Contacts between the two chains:
Residue E141 in protein 2 interacts with residue T86 in protein 1 (closest heavy-atom distance 4.5 Å).
Residue E131 in protein 2 contacts residue S79 in protein 1 (closest heavy-atom distance 2.8 Å).
Residue T134 in protein 2 interacts with residue L84 in protein 1 (closest heavy-atom distance 3.8 Å).
Residue L138 in protein 2 interacts with residue Q80 in protein 1 (closest heavy-atom distance 3.6 Å).
Residue V3 in protein 2 interacts with residue A22 in protein 1 (closest heavy-atom distance 4.9 Å).
Residue E141 in protein 2 contacts residue Y90 in protein 1 (closest heavy-atom distance 3.6 Å).
Residue K127 in protein 2 is in contact with residue S78 in protein 1 (closest heavy-atom distance 4.2 Å).
Residue T155 in protein 2 contacts residue Q97 in protein 1 (closest heavy-atom distance 3.6 Å).
Residue S2 in protein 2 is in contact with residue S23 in protein 1 (closest heavy-atom distance 4.4 Å).
Residue P5 in protein 2 interacts with residue F34 in protein 1 (closest heavy-atom distance 4.2 Å).
Residue L178 in protein 2 contacts residue L111 in protein 1 (closest heavy-atom distance 4.7 Å).
Residue L162 in protein 2 contacts residue M104 in protein 1 (closest heavy-atom distance 3.4 Å).
Residue K127 in protein 2 interacts with residue S79 in protein 1 (closest heavy-atom distance 4.2 Å).
Residue L188 in protein 2 contacts residue S125 in protein 1 (closest heavy-atom distance 3.9 Å).
Residue E141 in protein 2 contacts residue V83 in protein 1 (closest heavy-atom distance 4.8 Å).
Residue R192 in protein 2 is in contact with residue F121 in protein 1 (closest heavy-atom distance 4.2 Å).
Residue S185 in protein 2 is in contact with residue L118 in protein 1 (closest heavy-atom distance 3.9 Å).
Residue R192 in protein 2 contacts residue E124 in protein 1 (closest heavy-atom distance 3.2 Å).
Residue V148 in protein 2 contacts residue Y90 in protein 1 (closest heavy-atom distance 3.6 Å).
Residue L152 in protein 2 is in contact with residue Q97 in protein 1 (closest heavy-atom distance 3.4 Å).
Residue R192 in protein 2 interacts with residue F129 in protein 1 (closest heavy-atom distance 3.5 Å).
Residue E144 in protein 2 interacts with residue Y90 in protein 1 (closest heavy-atom distance 3.4 Å).
Residue F159 in protein 2 interacts with residue M104 in protein 1 (closest heavy-atom distance 3.5 Å).
Residue Q189 in protein 2 is in contact with residue F121 in protein 1 (closest heavy-atom distance 3.5 Å).
Residue T134 in protein 2 contacts residue L76 in protein 1 (closest heavy-atom distance 3.9 Å).
Residue V195 in protein 2 interacts with residue F129 in protein 1 (closest heavy-atom distance 3.9 Å).
Residue Q145 in protein 2 contacts residue Y90 in protein 1 (closest heavy-atom distance 3.6 Å).
Residue F174 in protein 2 contacts residue L111 in protein 1 (closest heavy-atom distance 3.6 Å).
Residue L138 in protein 2 is in contact with residue V83 in protein 1 (closest heavy-atom distance 4.0 Å).
Residue P5 in protein 2 is in contact with residue Y30 in protein 1 (closest heavy-atom distance 3.5 Å).
Residue V148 in protein 2 contacts residue L94 in protein 1 (closest heavy-atom distance 3.8 Å).
Residue T130 in protein 2 interacts with residue S78 in protein 1 (closest heavy-atom distance 3.8 Å).
Residue E144 in protein 2 is in contact with residue K87 in protein 1 (closest heavy-atom distance 2.7 Å).
Residue L162 in protein 2 is in contact with residue M108 in protein 1 (closest heavy-atom distance 4.5 Å).
Residue L152 in protein 2 is in contact with residue I93 in protein 1 (closest heavy-atom distance 4.4 Å).
Residue T134 in protein 2 interacts with residue S78 in protein 1 (closest heavy-atom distance 3.1 Å).
Residue T130 in protein 2 contacts residue L76 in protein 1 (closest heavy-atom distance 4.8 Å).
Residue V3 in protein 2 is in contact with residue Y30 in protein 1 (closest heavy-atom distance 4.0 Å).
Residue E196 in protein 2 contacts residue C128 in protein 1 (closest heavy-atom distance 4.3 Å).
Residue F158 in protein 2 is in contact with residue F101 in protein 1 (closest heavy-atom distance 3.4 Å).
Residue V3 in protein 2 interacts with residue S23 in protein 1 (closest heavy-atom distance 3.3 Å).
Residue V3 in protein 2 contacts residue M27 in protein 1 (closest heavy-atom distance 3.9 Å).
Residue R192 in protein 2 is in contact with residue C128 in protein 1 (closest heavy-atom distance 3.0 Å).
Residue T155 in protein 2 is in contact with residue F101 in protein 1 (closest heavy-atom distance 3.8 Å).
Residue L181 in protein 2 interacts with residue L118 in protein 1 (closest heavy-atom distance 3.5 Å).
Residue L138 in protein 2 is in contact with residue L84 in protein 1 (closest heavy-atom distance 3.6 Å).
Residue S2 in protein 2 contacts residue E26 in protein 1 (closest heavy-atom distance 2.8 Å).
Residue K127 in protein 2 interacts with residue G77 in protein 1 (closest heavy-atom distance 4.8 Å).
Residue V3 in protein 2 is in contact with residue E26 in protein 1 (closest heavy-atom distance 3.7 Å).
Residue E141 in protein 2 is in contact with residue P88 in protein 1 (closest heavy-atom distance 4.9 Å).
Residue E131 in protein 2 contacts residue S78 in protein 1 (closest heavy-atom distance 3.6 Å).
Residue E141 in protein 2 interacts with residue K87 in protein 1 (closest heavy-atom distance 3.1 Å).
Residue S185 in protein 2 interacts with residue F121 in protein 1 (closest heavy-atom distance 4.2 Å).
Residue F158 in protein 2 contacts residue M104 in protein 1 (closest heavy-atom distance 4.6 Å).
Residue R192 in protein 2 interacts with residue S125 in protein 1 (closest heavy-atom distance 3.2 Å).
Residue I191 in protein 2 is in contact with residue F129 in protein 1 (closest heavy-atom distance 4.5 Å).
Residue A137 in protein 2 is in contact with residue L84 in protein 1 (closest heavy-atom distance 3.8 Å).
Residue T7 in protein 2 interacts with residue F34 in protein 1 (closest heavy-atom distance 4.7 Å).
Residue L188 in protein 2 interacts with residue F121 in protein 1 (closest heavy-atom distance 3.4 Å).
Residue K151 in protein 2 contacts residue L94 in protein 1 (closest heavy-atom distance 4.0 Å).

Sequence of protein 2:
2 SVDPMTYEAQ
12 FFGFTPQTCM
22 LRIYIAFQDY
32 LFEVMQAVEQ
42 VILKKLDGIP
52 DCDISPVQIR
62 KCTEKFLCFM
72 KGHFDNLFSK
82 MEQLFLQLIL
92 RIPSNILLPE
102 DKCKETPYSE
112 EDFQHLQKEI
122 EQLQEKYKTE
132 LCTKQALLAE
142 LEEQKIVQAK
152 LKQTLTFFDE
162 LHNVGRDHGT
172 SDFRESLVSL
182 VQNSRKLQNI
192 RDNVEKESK

This data describes a binding interaction between two proteins.

Sequence of protein 1:
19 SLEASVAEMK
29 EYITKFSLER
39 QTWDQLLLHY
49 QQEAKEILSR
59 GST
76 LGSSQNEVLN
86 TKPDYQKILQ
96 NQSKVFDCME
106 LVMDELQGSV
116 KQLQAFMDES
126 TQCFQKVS